These two protein chains interact to form a complex.

Sequence of the second protein:
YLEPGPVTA

Sequence of the first protein:
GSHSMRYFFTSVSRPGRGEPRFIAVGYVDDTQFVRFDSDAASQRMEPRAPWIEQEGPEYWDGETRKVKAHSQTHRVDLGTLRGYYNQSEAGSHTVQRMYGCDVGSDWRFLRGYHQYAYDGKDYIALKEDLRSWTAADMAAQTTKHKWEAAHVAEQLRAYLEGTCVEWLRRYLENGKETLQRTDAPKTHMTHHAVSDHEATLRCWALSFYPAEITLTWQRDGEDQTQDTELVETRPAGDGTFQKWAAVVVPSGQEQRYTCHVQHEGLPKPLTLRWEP

Residue-level contacts at the interface:
Residue T163 in the first protein is in contact with residue Y1 in the second protein (closest heavy-atom distance 3.3 Å).
Residue W147 in the first protein contacts residue V7 in the second protein (closest heavy-atom distance 3.6 Å).
Residue V76 in the first protein interacts with residue T8 in the second protein (closest heavy-atom distance 3.8 Å).
Residue T143 in the first protein interacts with residue A9 in the second protein (closest heavy-atom distance 2.7 Å).
Residue E63 in the first protein contacts residue L2 in the second protein (closest heavy-atom distance 2.8 Å).
Residue Y171 in the first protein contacts residue Y1 in the second protein (closest heavy-atom distance 2.8 Å).
Residue T73 in the first protein interacts with residue T8 in the second protein (closest heavy-atom distance 3.8 Å).
Residue W147 in the first protein is in contact with residue T8 in the second protein (closest heavy-atom distance 2.8 Å).
Residue Y159 in the first protein is in contact with residue P4 in the second protein (closest heavy-atom distance 4.2 Å).
Residue K146 in the first protein is in contact with residue T8 in the second protein (closest heavy-atom distance 2.9 Å).
Residue W147 in the first protein contacts residue A9 in the second protein (closest heavy-atom distance 3.9 Å).
Residue Y159 in the first protein interacts with residue L2 in the second protein (closest heavy-atom distance 3.6 Å).
Residue Y7 in the first protein contacts residue Y1 in the second protein (closest heavy-atom distance 2.6 Å).
Residue H114 in the first protein interacts with residue E3 in the second protein (closest heavy-atom distance 4.7 Å).
Residue V67 in the first protein interacts with residue L2 in the second protein (closest heavy-atom distance 3.3 Å).
Residue Y84 in the first protein interacts with residue A9 in the second protein (closest heavy-atom distance 3.6 Å).
Residue T142 in the first protein is in contact with residue A9 in the second protein (closest heavy-atom distance 5.0 Å).
Residue H70 in the first protein is in contact with residue P6 in the second protein (closest heavy-atom distance 3.2 Å).
Residue M45 in the first protein interacts with residue L2 in the second protein (closest heavy-atom distance 3.7 Å).
Residue Y59 in the first protein interacts with residue Y1 in the second protein (closest heavy-atom distance 4.2 Å).
Residue Y99 in the first protein is in contact with residue L2 in the second protein (closest heavy-atom distance 3.5 Å).
Residue A69 in the first protein is in contact with residue P4 in the second protein (closest heavy-atom distance 4.8 Å).
Residue Y159 in the first protein interacts with residue E3 in the second protein (closest heavy-atom distance 3.5 Å).
Residue D77 in the first protein contacts residue V7 in the second protein (closest heavy-atom distance 4.7 Å).
Residue L156 in the first protein interacts with residue E3 in the second protein (closest heavy-atom distance 3.9 Å).
Residue F9 in the first protein interacts with residue L2 in the second protein (closest heavy-atom distance 3.7 Å).
Residue Y7 in the first protein is in contact with residue L2 in the second protein (closest heavy-atom distance 3.5 Å).
Residue R97 in the first protein interacts with residue V7 in the second protein (closest heavy-atom distance 4.8 Å).
Residue K66 in the first protein is in contact with residue Y1 in the second protein (closest heavy-atom distance 3.5 Å).
Residue M5 in the first protein interacts with residue Y1 in the second protein (closest heavy-atom distance 3.7 Å).
Residue K66 in the first protein contacts residue L2 in the second protein (closest heavy-atom distance 3.0 Å).
Residue A69 in the first protein contacts residue P6 in the second protein (closest heavy-atom distance 4.2 Å).
Residue Y123 in the first protein is in contact with residue A9 in the second protein (closest heavy-atom distance 4.4 Å).
Residue R97 in the first protein interacts with residue P6 in the second protein (closest heavy-atom distance 3.8 Å).
Residue H70 in the first protein interacts with residue E3 in the second protein (closest heavy-atom distance 3.4 Å).
Residue A69 in the first protein contacts residue G5 in the second protein (closest heavy-atom distance 4.7 Å).
Residue H70 in the first protein is in contact with residue G5 in the second protein (closest heavy-atom distance 4.4 Å).
Residue W167 in the first protein interacts with residue Y1 in the second protein (closest heavy-atom distance 3.3 Å).
Residue F33 in the first protein contacts residue Y1 in the second protein (closest heavy-atom distance 4.5 Å).
Residue K146 in the first protein interacts with residue V7 in the second protein (closest heavy-atom distance 4.2 Å).
Residue K66 in the first protein interacts with residue E3 in the second protein (closest heavy-atom distance 3.5 Å).
Residue D77 in the first protein is in contact with residue A9 in the second protein (closest heavy-atom distance 2.7 Å).
Residue Y99 in the first protein interacts with residue E3 in the second protein (closest heavy-atom distance 2.9 Å).
Residue T73 in the first protein interacts with residue P6 in the second protein (closest heavy-atom distance 3.0 Å).
Residue Y159 in the first protein contacts residue Y1 in the second protein (closest heavy-atom distance 2.7 Å).
Residue Q155 in the first protein is in contact with residue V7 in the second protein (closest heavy-atom distance 4.4 Å).
Residue K146 in the first protein interacts with residue A9 in the second protein (closest heavy-atom distance 3.5 Å).
Residue H70 in the first protein contacts residue P4 in the second protein (closest heavy-atom distance 4.9 Å).
Residue V152 in the first protein interacts with residue V7 in the second protein (closest heavy-atom distance 4.0 Å).
Residue H70 in the first protein interacts with residue L2 in the second protein (closest heavy-atom distance 4.2 Å).
Residue T73 in the first protein contacts residue V7 in the second protein (closest heavy-atom distance 3.6 Å).
Residue E63 in the first protein is in contact with residue Y1 in the second protein (closest heavy-atom distance 3.4 Å).
Residue D77 in the first protein contacts residue T8 in the second protein (closest heavy-atom distance 3.4 Å).
Residue L81 in the first protein interacts with residue A9 in the second protein (closest heavy-atom distance 4.2 Å).
Residue Y116 in the first protein is in contact with residue A9 in the second protein (closest heavy-atom distance 4.5 Å).
Residue T80 in the first protein contacts residue A9 in the second protein (closest heavy-atom distance 3.9 Å).
Residue K66 in the first protein interacts with residue P4 in the second protein (closest heavy-atom distance 4.0 Å).